The following describes two proteins that form a bound complex.

Sequence of chain B:
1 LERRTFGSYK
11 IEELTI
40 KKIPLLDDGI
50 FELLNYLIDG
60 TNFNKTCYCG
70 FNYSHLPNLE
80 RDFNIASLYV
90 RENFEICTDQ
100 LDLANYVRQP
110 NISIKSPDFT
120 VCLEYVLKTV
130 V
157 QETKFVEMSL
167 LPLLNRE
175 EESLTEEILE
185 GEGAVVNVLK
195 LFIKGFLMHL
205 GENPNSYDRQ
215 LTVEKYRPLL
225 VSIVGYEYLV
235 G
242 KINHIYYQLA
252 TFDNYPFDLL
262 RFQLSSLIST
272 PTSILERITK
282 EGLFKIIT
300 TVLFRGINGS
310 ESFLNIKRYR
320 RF

Sequence of chain A:
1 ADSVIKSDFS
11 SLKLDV

Residue-level contacts at the interface:
Residue E206 in chain B interacts with residue S11 in chain A (closest heavy-atom distance 4.9 Å).
Residue F70 in chain B contacts residue D8 in chain A (closest heavy-atom distance 2.8 Å).
Residue F70 in chain B interacts with residue S11 in chain A (closest heavy-atom distance 4.3 Å).
Residue F70 in chain B interacts with residue S10 in chain A (closest heavy-atom distance 3.8 Å).
Residue G69 in chain B contacts residue D8 in chain A (closest heavy-atom distance 2.9 Å).
Residue R3 in chain B interacts with residue D8 in chain A (closest heavy-atom distance 2.4 Å).
Residue G69 in chain B is in contact with residue K6 in chain A (closest heavy-atom distance 4.6 Å).
Residue T5 in chain B contacts residue S11 in chain A (closest heavy-atom distance 4.9 Å).
Residue G69 in chain B is in contact with residue S7 in chain A (closest heavy-atom distance 3.9 Å).
Residue E206 in chain B contacts residue K13 in chain A (closest heavy-atom distance 3.0 Å).
Residue N71 in chain B contacts residue D8 in chain A (closest heavy-atom distance 4.8 Å).